Sequence of the second protein:
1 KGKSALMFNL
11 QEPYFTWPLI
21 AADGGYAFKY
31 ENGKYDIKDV

Sequence of the first protein:
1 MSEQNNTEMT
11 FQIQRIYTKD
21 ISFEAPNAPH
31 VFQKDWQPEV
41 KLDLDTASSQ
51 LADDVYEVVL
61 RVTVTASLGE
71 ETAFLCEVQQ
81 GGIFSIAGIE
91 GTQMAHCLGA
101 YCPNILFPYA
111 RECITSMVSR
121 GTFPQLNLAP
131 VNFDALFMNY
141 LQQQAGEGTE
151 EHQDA

The following describes two proteins that form a bound complex.

Interface contacts:
Residue A100 in the first protein is in contact with residue Y14 in the second protein (closest heavy-atom distance 3.9 Å).
Residue G88 in the first protein is in contact with residue A5 in the second protein (closest heavy-atom distance 3.9 Å).
Residue F133 in the first protein interacts with residue T16 in the second protein (closest heavy-atom distance 3.8 Å).
Residue K34 in the first protein interacts with residue Y30 in the second protein (closest heavy-atom distance 2.9 Å).
Residue Q37 in the first protein contacts residue G25 in the second protein (closest heavy-atom distance 3.6 Å).
Residue Y56 in the first protein interacts with residue M7 in the second protein (closest heavy-atom distance 3.3 Å).
Residue A87 in the first protein contacts residue A5 in the second protein (closest heavy-atom distance 3.6 Å).
Residue M94 in the first protein is in contact with residue M7 in the second protein (closest heavy-atom distance 3.5 Å).
Residue M1 in the first protein interacts with residue L6 in the second protein (closest heavy-atom distance 3.2 Å).
Residue V31 in the first protein is in contact with residue F28 in the second protein (closest heavy-atom distance 3.6 Å).
Residue M1 in the first protein interacts with residue M7 in the second protein (closest heavy-atom distance 3.3 Å).
Residue L42 in the first protein contacts residue L19 in the second protein (closest heavy-atom distance 3.5 Å).
Residue M1 in the first protein contacts residue N9 in the second protein (closest heavy-atom distance 3.4 Å).
Residue Q37 in the first protein interacts with residue F28 in the second protein (closest heavy-atom distance 3.9 Å).
Residue L42 in the first protein is in contact with residue I20 in the second protein (closest heavy-atom distance 3.1 Å).
Residue W36 in the first protein interacts with residue F28 in the second protein (closest heavy-atom distance 3.2 Å).
Residue I89 in the first protein is in contact with residue L6 in the second protein (closest heavy-atom distance 3.1 Å).
Residue K41 in the first protein is in contact with residue A21 in the second protein (closest heavy-atom distance 3.4 Å).
Residue Q50 in the first protein is in contact with residue M7 in the second protein (closest heavy-atom distance 2.9 Å).
Residue F137 in the first protein contacts residue F15 in the second protein (closest heavy-atom distance 3.6 Å).
Residue I86 in the first protein interacts with residue F8 in the second protein (closest heavy-atom distance 3.7 Å).
Residue D35 in the first protein contacts residue K29 in the second protein (closest heavy-atom distance 3.1 Å).
Residue N104 in the first protein is in contact with residue W17 in the second protein (closest heavy-atom distance 3.4 Å).
Residue M1 in the first protein interacts with residue F8 in the second protein (closest heavy-atom distance 3.9 Å).
Residue Q33 in the first protein is in contact with residue Y30 in the second protein (closest heavy-atom distance 3.7 Å).
Residue Y140 in the first protein interacts with residue F15 in the second protein (closest heavy-atom distance 3.7 Å).
Residue D54 in the first protein interacts with residue M7 in the second protein (closest heavy-atom distance 3.3 Å).
Residue V40 in the first protein contacts residue A22 in the second protein (closest heavy-atom distance 3.0 Å).
Residue M94 in the first protein interacts with residue F8 in the second protein (closest heavy-atom distance 3.7 Å).
Residue A95 in the first protein contacts residue Y14 in the second protein (closest heavy-atom distance 3.5 Å).
Residue L44 in the first protein interacts with residue W17 in the second protein (closest heavy-atom distance 3.6 Å).
Residue T122 in the first protein contacts residue Y35 in the second protein (closest heavy-atom distance 3.7 Å).
Residue F32 in the first protein interacts with residue I37 in the second protein (closest heavy-atom distance 3.6 Å).
Residue P124 in the first protein is in contact with residue Y35 in the second protein (closest heavy-atom distance 3.6 Å).
Residue F133 in the first protein is in contact with residue W17 in the second protein (closest heavy-atom distance 3.4 Å).
Residue L98 in the first protein interacts with residue F8 in the second protein (closest heavy-atom distance 3.8 Å).
Residue F133 in the first protein interacts with residue Y14 in the second protein (closest heavy-atom distance 2.8 Å).
Residue F32 in the first protein is in contact with residue Y30 in the second protein (closest heavy-atom distance 3.0 Å).
Residue G99 in the first protein contacts residue Y14 in the second protein (closest heavy-atom distance 3.3 Å).
Residue S2 in the first protein contacts residue L6 in the second protein (closest heavy-atom distance 3.2 Å).
Residue S48 in the first protein contacts residue L10 in the second protein (closest heavy-atom distance 3.7 Å).
Residue D53 in the first protein is in contact with residue S4 in the second protein (closest heavy-atom distance 2.9 Å).
Residue F133 in the first protein is in contact with residue P18 in the second protein (closest heavy-atom distance 3.6 Å).
Residue W36 in the first protein is in contact with residue Y26 in the second protein (closest heavy-atom distance 3.7 Å).
Residue L42 in the first protein is in contact with residue A21 in the second protein (closest heavy-atom distance 3.7 Å).
Residue D35 in the first protein contacts residue Y30 in the second protein (closest heavy-atom distance 3.3 Å).
Residue D54 in the first protein is in contact with residue A5 in the second protein (closest heavy-atom distance 3.2 Å).
Residue T92 in the first protein is in contact with residue F15 in the second protein (closest heavy-atom distance 3.6 Å).
Residue A100 in the first protein contacts residue W17 in the second protein (closest heavy-atom distance 3.7 Å).
Residue G99 in the first protein contacts residue W17 in the second protein (closest heavy-atom distance 3.2 Å).
Residue G88 in the first protein contacts residue L6 in the second protein (closest heavy-atom distance 3.4 Å).
Residue V31 in the first protein interacts with residue Y30 in the second protein (closest heavy-atom distance 2.7 Å).
Residue Q37 in the first protein is in contact with residue Y26 in the second protein (closest heavy-atom distance 2.8 Å).
Residue Y56 in the first protein contacts residue F8 in the second protein (closest heavy-atom distance 2.8 Å).
Residue V40 in the first protein contacts residue A21 in the second protein (closest heavy-atom distance 3.8 Å).
Residue H96 in the first protein is in contact with residue Y14 in the second protein (closest heavy-atom distance 3.7 Å).
Residue D54 in the first protein contacts residue S4 in the second protein (closest heavy-atom distance 3.7 Å).
Residue F137 in the first protein is in contact with residue Y14 in the second protein (closest heavy-atom distance 3.2 Å).
Residue Q125 in the first protein is in contact with residue Y26 in the second protein (closest heavy-atom distance 2.7 Å).
Residue P103 in the first protein is in contact with residue W17 in the second protein (closest heavy-atom distance 3.6 Å).